Interface contacts:
Residue K52 in protein 2 is in contact with residue A274 in protein 1 (closest heavy-atom distance 3.7 Å).
Residue K43 in protein 2 contacts residue A274 in protein 1 (closest heavy-atom distance 3.6 Å).
Residue R49 in protein 2 is in contact with residue A20 in protein 1 (closest heavy-atom distance 3.7 Å).
Residue P51 in protein 2 is in contact with residue P65 in protein 1 (closest heavy-atom distance 3.4 Å).
Residue P51 in protein 2 is in contact with residue N69 in protein 1 (closest heavy-atom distance 3.4 Å).
Residue K50 in protein 2 contacts residue E21 in protein 1 (closest heavy-atom distance 3.7 Å).
Residue K43 in protein 2 interacts with residue W277 in protein 1 (closest heavy-atom distance 3.8 Å).
Residue S54 in protein 2 interacts with residue H68 in protein 1 (closest heavy-atom distance 3.6 Å).
Residue K71 in protein 2 contacts residue I50 in protein 1 (closest heavy-atom distance 3.9 Å).
Residue D41 in protein 2 contacts residue W277 in protein 1 (closest heavy-atom distance 4.1 Å).
Residue I59 in protein 2 is in contact with residue A60 in protein 1 (closest heavy-atom distance 3.8 Å).
Residue Q60 in protein 2 contacts residue Q61 in protein 1 (closest heavy-atom distance 3.4 Å).
Residue I59 in protein 2 interacts with residue Y57 in protein 1 (closest heavy-atom distance 4.0 Å).
Residue R49 in protein 2 contacts residue D19 in protein 1 (closest heavy-atom distance 4.0 Å).
Residue Q60 in protein 2 is in contact with residue E10 in protein 1 (closest heavy-atom distance 3.0 Å).
Residue E74 in protein 2 contacts residue S47 in protein 1 (closest heavy-atom distance 3.0 Å).
Residue A42 in protein 2 contacts residue A293 in protein 1 (closest heavy-atom distance 3.6 Å).
Residue Y57 in protein 2 contacts residue K263 in protein 1 (closest heavy-atom distance 3.9 Å).
Residue F53 in protein 2 is in contact with residue V272 in protein 1 (closest heavy-atom distance 3.9 Å).
Residue F53 in protein 2 interacts with residue D271 in protein 1 (closest heavy-atom distance 3.8 Å).
Residue I67 in protein 2 interacts with residue L53 in protein 1 (closest heavy-atom distance 3.8 Å).
Residue R49 in protein 2 is in contact with residue K18 in protein 1 (closest heavy-atom distance 3.4 Å).
Residue V62 in protein 2 is in contact with residue Y57 in protein 1 (closest heavy-atom distance 3.6 Å).
Residue K56 in protein 2 interacts with residue P65 in protein 1 (closest heavy-atom distance 3.6 Å).
Residue D41 in protein 2 contacts residue E284 in protein 1 (closest heavy-atom distance 3.3 Å).
Residue L66 in protein 2 contacts residue L53 in protein 1 (closest heavy-atom distance 3.8 Å).
Residue L48 in protein 2 is in contact with residue W277 in protein 1 (closest heavy-atom distance 3.6 Å).
Residue I59 in protein 2 interacts with residue Q61 in protein 1 (closest heavy-atom distance 3.7 Å).
Residue A40 in protein 2 interacts with residue W277 in protein 1 (closest heavy-atom distance 3.3 Å).
Residue F53 in protein 2 contacts residue Y268 in protein 1 (closest heavy-atom distance 3.7 Å).
Residue Y57 in protein 2 contacts residue W264 in protein 1 (closest heavy-atom distance 3.5 Å).
Residue A42 in protein 2 is in contact with residue W277 in protein 1 (closest heavy-atom distance 4.0 Å).
Residue K43 in protein 2 interacts with residue K291 in protein 1 (closest heavy-atom distance 3.6 Å).
Residue Y57 in protein 2 contacts residue E21 in protein 1 (closest heavy-atom distance 3.7 Å).
Residue D46 in protein 2 interacts with residue A20 in protein 1 (closest heavy-atom distance 3.4 Å).
Residue S54 in protein 2 is in contact with residue E64 in protein 1 (closest heavy-atom distance 3.8 Å).
Residue S55 in protein 2 interacts with residue E64 in protein 1 (closest heavy-atom distance 3.4 Å).
Residue L58 in protein 2 is in contact with residue W264 in protein 1 (closest heavy-atom distance 3.8 Å).
Residue Y57 in protein 2 is in contact with residue K267 in protein 1 (closest heavy-atom distance 3.8 Å).
Residue A42 in protein 2 interacts with residue V292 in protein 1 (closest heavy-atom distance 3.5 Å).
Residue R49 in protein 2 is in contact with residue N69 in protein 1 (closest heavy-atom distance 4.0 Å).
Residue I67 in protein 2 interacts with residue E54 in protein 1 (closest heavy-atom distance 3.6 Å).
Residue F53 in protein 2 contacts residue H68 in protein 1 (closest heavy-atom distance 3.8 Å).
Residue K71 in protein 2 is in contact with residue A46 in protein 1 (closest heavy-atom distance 3.5 Å).
Residue K56 in protein 2 interacts with residue E64 in protein 1 (closest heavy-atom distance 3.7 Å).
Residue K56 in protein 2 is in contact with residue E21 in protein 1 (closest heavy-atom distance 3.3 Å).
Residue K52 in protein 2 contacts residue V275 in protein 1 (closest heavy-atom distance 3.7 Å).
Residue K52 in protein 2 interacts with residue D271 in protein 1 (closest heavy-atom distance 2.9 Å).
Residue K56 in protein 2 interacts with residue Q61 in protein 1 (closest heavy-atom distance 3.9 Å).
Residue A44 in protein 2 interacts with residue A293 in protein 1 (closest heavy-atom distance 3.8 Å).
Residue L66 in protein 2 interacts with residue Y57 in protein 1 (closest heavy-atom distance 3.7 Å).
Residue K50 in protein 2 contacts residue A20 in protein 1 (closest heavy-atom distance 3.8 Å).
Residue V70 in protein 2 contacts residue I50 in protein 1 (closest heavy-atom distance 3.7 Å).
Residue A42 in protein 2 is in contact with residue K291 in protein 1 (closest heavy-atom distance 3.3 Å).
Residue K43 in protein 2 is in contact with residue A293 in protein 1 (closest heavy-atom distance 3.8 Å).
Residue L48 in protein 2 interacts with residue V292 in protein 1 (closest heavy-atom distance 3.7 Å).
Residue A44 in protein 2 contacts residue V292 in protein 1 (closest heavy-atom distance 3.6 Å).
Residue E74 in protein 2 interacts with residue I50 in protein 1 (closest heavy-atom distance 3.7 Å).
Residue P51 in protein 2 interacts with residue H68 in protein 1 (closest heavy-atom distance 3.6 Å).
Residue S63 in protein 2 contacts residue Y57 in protein 1 (closest heavy-atom distance 3.8 Å).

The following describes two proteins that form a bound complex.

Sequence of protein 2:
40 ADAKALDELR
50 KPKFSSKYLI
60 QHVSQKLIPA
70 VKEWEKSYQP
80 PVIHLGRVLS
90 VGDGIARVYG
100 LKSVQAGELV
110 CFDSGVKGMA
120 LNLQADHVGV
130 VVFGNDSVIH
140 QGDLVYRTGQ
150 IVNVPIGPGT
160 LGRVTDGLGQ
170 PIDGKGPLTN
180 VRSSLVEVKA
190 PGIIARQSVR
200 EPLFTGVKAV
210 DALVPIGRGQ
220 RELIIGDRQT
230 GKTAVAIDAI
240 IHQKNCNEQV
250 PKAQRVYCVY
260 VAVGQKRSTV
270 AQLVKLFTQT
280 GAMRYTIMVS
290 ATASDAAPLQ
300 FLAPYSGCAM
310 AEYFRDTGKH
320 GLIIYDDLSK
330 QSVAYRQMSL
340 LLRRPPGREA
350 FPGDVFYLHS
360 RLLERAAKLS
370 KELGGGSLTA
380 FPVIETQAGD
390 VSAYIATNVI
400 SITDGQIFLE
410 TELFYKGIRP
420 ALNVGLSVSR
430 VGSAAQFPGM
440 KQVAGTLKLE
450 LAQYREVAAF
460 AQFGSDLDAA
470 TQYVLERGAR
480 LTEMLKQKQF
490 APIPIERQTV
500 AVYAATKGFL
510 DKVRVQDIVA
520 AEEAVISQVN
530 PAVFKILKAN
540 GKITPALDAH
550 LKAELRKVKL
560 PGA

Sequence of protein 1:
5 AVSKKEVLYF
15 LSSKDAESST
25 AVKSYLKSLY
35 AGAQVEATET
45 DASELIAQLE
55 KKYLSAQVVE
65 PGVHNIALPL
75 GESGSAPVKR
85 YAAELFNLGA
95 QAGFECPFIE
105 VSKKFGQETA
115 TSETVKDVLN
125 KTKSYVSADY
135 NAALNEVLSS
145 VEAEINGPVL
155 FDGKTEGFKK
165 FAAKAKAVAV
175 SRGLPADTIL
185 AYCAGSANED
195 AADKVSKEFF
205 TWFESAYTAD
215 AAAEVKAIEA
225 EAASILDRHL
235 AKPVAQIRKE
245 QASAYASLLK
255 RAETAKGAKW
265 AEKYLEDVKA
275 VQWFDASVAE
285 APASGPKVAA